The following describes two proteins that form a bound complex.

Sequence of chain A:
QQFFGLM

Sequence of chain B:
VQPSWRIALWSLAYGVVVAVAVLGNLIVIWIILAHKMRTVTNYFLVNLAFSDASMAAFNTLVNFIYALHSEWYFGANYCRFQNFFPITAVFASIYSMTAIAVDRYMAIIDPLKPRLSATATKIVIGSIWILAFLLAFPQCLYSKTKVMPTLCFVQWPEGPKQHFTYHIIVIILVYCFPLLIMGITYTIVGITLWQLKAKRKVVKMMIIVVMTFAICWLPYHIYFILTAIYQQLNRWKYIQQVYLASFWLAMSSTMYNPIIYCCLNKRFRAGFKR

Contacts between the two chains:
Residue Q457 in chain B is in contact with residue F7 in chain A (closest heavy-atom distance 3.7 Å).
Residue A268 in chain B interacts with residue F7 in chain A (closest heavy-atom distance 3.5 Å).
Residue Q340 in chain B interacts with residue M11 in chain A (closest heavy-atom distance 3.8 Å).
Residue Q283 in chain B interacts with residue L10 in chain A (closest heavy-atom distance 3.7 Å).
Residue N264 in chain B is in contact with residue M11 in chain A (closest heavy-atom distance 4.5 Å).
Residue N451 in chain B is in contact with residue F7 in chain A (closest heavy-atom distance 2.3 Å).
Residue F464 in chain B interacts with residue L10 in chain A (closest heavy-atom distance 4.7 Å).
Residue N451 in chain B interacts with residue F8 in chain A (closest heavy-atom distance 3.8 Å).
Residue M468 in chain B interacts with residue M11 in chain A (closest heavy-atom distance 4.8 Å).
Residue N451 in chain B contacts residue Q6 in chain A (closest heavy-atom distance 3.9 Å).
Residue Y267 in chain B interacts with residue G9 in chain A (closest heavy-atom distance 4.5 Å).
Residue N260 in chain B is in contact with residue L10 in chain A (closest heavy-atom distance 4.6 Å).
Residue Y460 in chain B interacts with residue G9 in chain A (closest heavy-atom distance 2.6 Å).
Residue S271 in chain B interacts with residue Q6 in chain A (closest heavy-atom distance 3.0 Å).
Residue V357 in chain B is in contact with residue F8 in chain A (closest heavy-atom distance 4.1 Å).
Residue Y440 in chain B interacts with residue G9 in chain A (closest heavy-atom distance 4.0 Å).
Residue Y440 in chain B contacts residue F8 in chain A (closest heavy-atom distance 3.1 Å).
Residue H370 in chain B interacts with residue M11 in chain A (closest heavy-atom distance 3.9 Å).
Residue N260 in chain B is in contact with residue M11 in chain A (closest heavy-atom distance 3.3 Å).
Residue V291 in chain B is in contact with residue M11 in chain A (closest heavy-atom distance 4.9 Å).
Residue I456 in chain B interacts with residue F7 in chain A (closest heavy-atom distance 3.9 Å).
Residue F464 in chain B interacts with residue M11 in chain A (closest heavy-atom distance 3.7 Å).
Residue V373 in chain B is in contact with residue M11 in chain A (closest heavy-atom distance 4.4 Å).
Residue T444 in chain B contacts residue F8 in chain A (closest heavy-atom distance 4.2 Å).
Residue F292 in chain B contacts residue M11 in chain A (closest heavy-atom distance 4.2 Å).
Residue N284 in chain B interacts with residue L10 in chain A (closest heavy-atom distance 3.2 Å).
Residue H366 in chain B interacts with residue F8 in chain A (closest heavy-atom distance 3.5 Å).
Residue R452 in chain B is in contact with residue Q5 in chain A (closest heavy-atom distance 3.4 Å).
Residue N264 in chain B is in contact with residue G9 in chain A (closest heavy-atom distance 4.1 Å).
Residue Y460 in chain B is in contact with residue M11 in chain A (closest heavy-atom distance 4.7 Å).
Residue Q358 in chain B interacts with residue F8 in chain A (closest heavy-atom distance 3.2 Å).
Residue Y460 in chain B is in contact with residue L10 in chain A (closest heavy-atom distance 3.8 Å).
Residue N451 in chain B is in contact with residue Q5 in chain A (closest heavy-atom distance 4.7 Å).
Residue R452 in chain B contacts residue Q6 in chain A (closest heavy-atom distance 3.0 Å).
Residue W273 in chain B interacts with residue L10 in chain A (closest heavy-atom distance 4.0 Å).
Residue Y267 in chain B contacts residue L10 in chain A (closest heavy-atom distance 3.8 Å).
Residue F356 in chain B interacts with residue F8 in chain A (closest heavy-atom distance 3.9 Å).
Residue Y267 in chain B interacts with residue F8 in chain A (closest heavy-atom distance 4.4 Å).
Residue F356 in chain B is in contact with residue L10 in chain A (closest heavy-atom distance 3.2 Å).
Residue Y440 in chain B interacts with residue F7 in chain A (closest heavy-atom distance 3.4 Å).
Residue I288 in chain B interacts with residue M11 in chain A (closest heavy-atom distance 3.3 Å).
Residue Y460 in chain B interacts with residue F7 in chain A (closest heavy-atom distance 3.4 Å).
Residue N264 in chain B is in contact with residue L10 in chain A (closest heavy-atom distance 2.8 Å).
Residue F441 in chain B interacts with residue G9 in chain A (closest heavy-atom distance 4.6 Å).
Residue Y437 in chain B contacts residue M11 in chain A (closest heavy-atom distance 3.1 Å).
Residue F441 in chain B interacts with residue M11 in chain A (closest heavy-atom distance 3.4 Å).
Residue S271 in chain B is in contact with residue F7 in chain A (closest heavy-atom distance 3.8 Å).
Residue F441 in chain B contacts residue L10 in chain A (closest heavy-atom distance 4.7 Å).
Residue F441 in chain B is in contact with residue F8 in chain A (closest heavy-atom distance 4.8 Å).
Residue Y369 in chain B is in contact with residue M11 in chain A (closest heavy-atom distance 5.0 Å).